This data describes a binding interaction between two proteins.

Residue-level contacts at the interface:
Residue F51 in the first protein contacts residue N50 in the second protein (closest heavy-atom distance 3.4 Å).
Residue L5 in the first protein contacts residue N9 in the second protein (closest heavy-atom distance 2.9 Å).
Residue R36 in the first protein interacts with residue L37 in the second protein (closest heavy-atom distance 3.7 Å).
Residue A23 in the first protein contacts residue L26 in the second protein (closest heavy-atom distance 3.2 Å).
Residue K64 in the first protein is in contact with residue Q69 in the second protein (closest heavy-atom distance 3.2 Å).
Residue L26 in the first protein interacts with residue L26 in the second protein (closest heavy-atom distance 3.6 Å).
Residue Q69 in the first protein interacts with residue E60 in the second protein (closest heavy-atom distance 2.8 Å).
Residue Q27 in the first protein contacts residue L26 in the second protein (closest heavy-atom distance 3.6 Å).
Residue D70 in the first protein is in contact with residue K64 in the second protein (closest heavy-atom distance 3.7 Å).
Residue E20 in the first protein contacts residue L19 in the second protein (closest heavy-atom distance 3.6 Å).
Residue N30 in the first protein contacts residue L26 in the second protein (closest heavy-atom distance 3.4 Å).
Residue Q13 in the first protein contacts residue L12 in the second protein (closest heavy-atom distance 3.5 Å).
Residue L19 in the first protein contacts residue E20 in the second protein (closest heavy-atom distance 3.6 Å).
Residue I16 in the first protein interacts with residue L12 in the second protein (closest heavy-atom distance 3.2 Å).
Residue L5 in the first protein contacts residue L6 in the second protein (closest heavy-atom distance 3.7 Å).
Residue L37 in the first protein contacts residue V33 in the second protein (closest heavy-atom distance 3.2 Å).
Residue A23 in the first protein contacts residue A23 in the second protein (closest heavy-atom distance 3.1 Å).
Residue I40 in the first protein contacts residue I40 in the second protein (closest heavy-atom distance 3.2 Å).
Residue I16 in the first protein interacts with residue L19 in the second protein (closest heavy-atom distance 3.5 Å).
Residue I16 in the first protein interacts with residue I16 in the second protein (closest heavy-atom distance 3.5 Å).
Residue N30 in the first protein contacts residue F29 in the second protein (closest heavy-atom distance 3.3 Å).
Residue L58 in the first protein is in contact with residue L54 in the second protein (closest heavy-atom distance 3.2 Å).
Residue N9 in the first protein is in contact with residue L5 in the second protein (closest heavy-atom distance 2.9 Å).
Residue Q69 in the first protein is in contact with residue K64 in the second protein (closest heavy-atom distance 3.3 Å).
Residue E60 in the first protein contacts residue Q69 in the second protein (closest heavy-atom distance 2.7 Å).
Residue L65 in the first protein is in contact with residue A61 in the second protein (closest heavy-atom distance 3.4 Å).
Residue M47 in the first protein interacts with residue K48 in the second protein (closest heavy-atom distance 3.7 Å).
Residue F29 in the first protein contacts residue N30 in the second protein (closest heavy-atom distance 3.3 Å).
Residue L19 in the first protein is in contact with residue A23 in the second protein (closest heavy-atom distance 3.4 Å).
Residue V33 in the first protein interacts with residue L37 in the second protein (closest heavy-atom distance 3.2 Å).
Residue E57 in the first protein is in contact with residue L58 in the second protein (closest heavy-atom distance 3.4 Å).
Residue K48 in the first protein interacts with residue M47 in the second protein (closest heavy-atom distance 3.7 Å).
Residue L19 in the first protein contacts residue L19 in the second protein (closest heavy-atom distance 3.4 Å).
Residue E57 in the first protein interacts with residue Q62 in the second protein (closest heavy-atom distance 2.8 Å).
Residue V33 in the first protein contacts residue V33 in the second protein (closest heavy-atom distance 3.4 Å).
Residue L58 in the first protein is in contact with residue E57 in the second protein (closest heavy-atom distance 3.5 Å).
Residue E57 in the first protein interacts with residue Q69 in the second protein (closest heavy-atom distance 3.6 Å).
Residue L26 in the first protein is in contact with residue A23 in the second protein (closest heavy-atom distance 3.1 Å).
Residue K64 in the first protein interacts with residue D70 in the second protein (closest heavy-atom distance 3.7 Å).
Residue L12 in the first protein contacts residue L12 in the second protein (closest heavy-atom distance 3.2 Å).
Residue Q62 in the first protein contacts residue E57 in the second protein (closest heavy-atom distance 2.8 Å).
Residue M47 in the first protein is in contact with residue M47 in the second protein (closest heavy-atom distance 3.7 Å).
Residue F44 in the first protein is in contact with residue D43 in the second protein (closest heavy-atom distance 3.5 Å).
Residue L12 in the first protein interacts with residue I16 in the second protein (closest heavy-atom distance 3.2 Å).
Residue A61 in the first protein is in contact with residue A61 in the second protein (closest heavy-atom distance 3.7 Å).
Residue L37 in the first protein is in contact with residue L37 in the second protein (closest heavy-atom distance 3.7 Å).
Residue L37 in the first protein contacts residue R36 in the second protein (closest heavy-atom distance 3.7 Å).
Residue L58 in the first protein interacts with residue L58 in the second protein (closest heavy-atom distance 3.4 Å).
Residue L54 in the first protein is in contact with residue F51 in the second protein (closest heavy-atom distance 3.7 Å).
Residue L26 in the first protein contacts residue N30 in the second protein (closest heavy-atom distance 3.4 Å).
Residue L26 in the first protein contacts residue Q27 in the second protein (closest heavy-atom distance 3.6 Å).
Residue N50 in the first protein interacts with residue F51 in the second protein (closest heavy-atom distance 3.3 Å).
Residue L12 in the first protein is in contact with residue Q13 in the second protein (closest heavy-atom distance 3.4 Å).
Residue A23 in the first protein contacts residue L19 in the second protein (closest heavy-atom distance 3.4 Å).
Residue Q69 in the first protein is in contact with residue E57 in the second protein (closest heavy-atom distance 3.6 Å).
Residue L54 in the first protein interacts with residue L58 in the second protein (closest heavy-atom distance 3.2 Å).
Residue A61 in the first protein contacts residue L65 in the second protein (closest heavy-atom distance 3.4 Å).
Residue D43 in the first protein contacts residue F44 in the second protein (closest heavy-atom distance 3.5 Å).
Residue N30 in the first protein is in contact with residue N30 in the second protein (closest heavy-atom distance 2.7 Å).
Residue L19 in the first protein is in contact with residue I16 in the second protein (closest heavy-atom distance 3.5 Å).

Sequence of the first protein:
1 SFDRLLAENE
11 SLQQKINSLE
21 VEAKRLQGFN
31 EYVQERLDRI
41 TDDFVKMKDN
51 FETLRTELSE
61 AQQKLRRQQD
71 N

Sequence of the second protein:
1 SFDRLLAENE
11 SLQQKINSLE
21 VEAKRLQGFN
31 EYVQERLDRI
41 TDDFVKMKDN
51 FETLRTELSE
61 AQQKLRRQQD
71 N